Sequence of chain B:
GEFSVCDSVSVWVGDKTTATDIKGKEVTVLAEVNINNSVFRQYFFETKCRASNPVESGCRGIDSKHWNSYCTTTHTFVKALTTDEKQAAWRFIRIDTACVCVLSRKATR

Contacts between the two chains:
Residue T140 in chain A is in contact with residue S19 in chain B (closest heavy-atom distance 4.9 Å).
Residue C213 in chain A is in contact with residue F54 in chain B (closest heavy-atom distance 3.8 Å).
Residue G214 in chain A contacts residue W21 in chain B (closest heavy-atom distance 3.6 Å).
Residue G184 in chain A is in contact with residue R50 in chain B (closest heavy-atom distance 4.6 Å).
Residue C188 in chain A is in contact with residue F54 in chain B (closest heavy-atom distance 4.0 Å).
Residue S185 in chain A is in contact with residue V22 in chain B (closest heavy-atom distance 4.8 Å).
Residue S185 in chain A is in contact with residue D24 in chain B (closest heavy-atom distance 4.6 Å).
Residue G184 in chain A is in contact with residue V22 in chain B (closest heavy-atom distance 3.6 Å).
Residue G184 in chain A interacts with residue D24 in chain B (closest heavy-atom distance 2.7 Å).
Residue T140 in chain A interacts with residue F54 in chain B (closest heavy-atom distance 4.6 Å).
Residue Y186 in chain A contacts residue R50 in chain B (closest heavy-atom distance 4.9 Å).
Residue G183 in chain A contacts residue R50 in chain B (closest heavy-atom distance 4.7 Å).
Residue Y186 in chain A contacts residue W21 in chain B (closest heavy-atom distance 2.9 Å).
Residue T187 in chain A is in contact with residue W21 in chain B (closest heavy-atom distance 5.0 Å).
Residue S185 in chain A interacts with residue W21 in chain B (closest heavy-atom distance 3.3 Å).
Residue P216 in chain A is in contact with residue W21 in chain B (closest heavy-atom distance 3.4 Å).
Residue G184 in chain A is in contact with residue G23 in chain B (closest heavy-atom distance 2.8 Å).
Residue C188 in chain A is in contact with residue V20 in chain B (closest heavy-atom distance 4.4 Å).
Residue Y186 in chain A interacts with residue S19 in chain B (closest heavy-atom distance 5.0 Å).
Residue G184 in chain A is in contact with residue W21 in chain B (closest heavy-atom distance 3.9 Å).
Residue S185 in chain A interacts with residue V20 in chain B (closest heavy-atom distance 4.4 Å).
Residue Y186 in chain A interacts with residue Y52 in chain B (closest heavy-atom distance 3.8 Å).
Residue P216 in chain A contacts residue Y52 in chain B (closest heavy-atom distance 3.6 Å).
Residue T187 in chain A contacts residue S19 in chain B (closest heavy-atom distance 3.8 Å).
Residue Y186 in chain A is in contact with residue V20 in chain B (closest heavy-atom distance 3.7 Å).
Residue W53 in chain A contacts residue G10 in chain B (closest heavy-atom distance 4.1 Å).
Residue T217 in chain A is in contact with residue Y52 in chain B (closest heavy-atom distance 3.6 Å).
Residue S185 in chain A interacts with residue G23 in chain B (closest heavy-atom distance 4.6 Å).
Residue C188 in chain A is in contact with residue S19 in chain B (closest heavy-atom distance 3.2 Å).
Residue C188 in chain A interacts with residue W21 in chain B (closest heavy-atom distance 4.6 Å).
Residue T187 in chain A is in contact with residue V20 in chain B (closest heavy-atom distance 4.3 Å).
Residue C213 in chain A contacts residue W21 in chain B (closest heavy-atom distance 3.6 Å).

This data describes a binding interaction between two proteins.

Sequence of chain A:
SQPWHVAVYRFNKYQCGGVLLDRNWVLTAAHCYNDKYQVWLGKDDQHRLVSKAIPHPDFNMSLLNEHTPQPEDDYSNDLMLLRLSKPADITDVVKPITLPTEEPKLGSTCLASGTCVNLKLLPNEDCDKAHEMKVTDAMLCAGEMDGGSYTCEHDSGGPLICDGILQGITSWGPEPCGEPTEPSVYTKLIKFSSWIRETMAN